Sequence of the first protein:
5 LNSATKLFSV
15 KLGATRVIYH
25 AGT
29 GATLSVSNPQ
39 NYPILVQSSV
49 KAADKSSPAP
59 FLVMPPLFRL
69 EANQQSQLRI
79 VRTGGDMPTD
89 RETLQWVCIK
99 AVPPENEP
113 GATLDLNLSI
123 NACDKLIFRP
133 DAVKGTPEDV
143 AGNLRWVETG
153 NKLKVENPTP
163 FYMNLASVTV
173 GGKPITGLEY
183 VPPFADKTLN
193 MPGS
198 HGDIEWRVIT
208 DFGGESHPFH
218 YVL

Sequence of the second protein:
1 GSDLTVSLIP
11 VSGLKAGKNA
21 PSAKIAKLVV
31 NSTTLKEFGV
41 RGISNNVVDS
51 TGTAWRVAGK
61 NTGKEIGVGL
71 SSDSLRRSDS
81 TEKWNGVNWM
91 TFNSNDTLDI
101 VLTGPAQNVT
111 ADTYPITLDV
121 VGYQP

These two protein chains interact to form a complex.

Residue-level contacts at the interface:
Residue C125 in the first protein is in contact with residue Y123 in the second protein (closest heavy-atom distance 3.4 Å).
Residue T115 in the first protein interacts with residue Y114 in the second protein (closest heavy-atom distance 2.8 Å).
Residue N123 in the first protein interacts with residue V121 in the second protein (closest heavy-atom distance 3.5 Å).
Residue S54 in the first protein contacts residue G86 in the second protein (closest heavy-atom distance 3.1 Å).
Residue D117 in the first protein interacts with residue Y114 in the second protein (closest heavy-atom distance 3.0 Å).
Residue L116 in the first protein is in contact with residue I116 in the second protein (closest heavy-atom distance 3.6 Å).
Residue L116 in the first protein contacts residue L14 in the second protein (closest heavy-atom distance 3.5 Å).
Residue N123 in the first protein is in contact with residue G122 in the second protein (closest heavy-atom distance 3.0 Å).
Residue L120 in the first protein contacts residue L118 in the second protein (closest heavy-atom distance 3.3 Å).
Residue K127 in the first protein is in contact with residue P125 in the second protein (closest heavy-atom distance 2.7 Å).
Residue S13 in the first protein interacts with residue L4 in the second protein (closest heavy-atom distance 2.9 Å).
Residue L11 in the first protein interacts with residue T5 in the second protein (closest heavy-atom distance 3.5 Å).
Residue K49 in the first protein is in contact with residue N85 in the second protein (closest heavy-atom distance 2.9 Å).
Residue N119 in the first protein contacts residue L118 in the second protein (closest heavy-atom distance 3.2 Å).
Residue S7 in the first protein interacts with residue P10 in the second protein (closest heavy-atom distance 3.2 Å).
Residue L116 in the first protein contacts residue I25 in the second protein (closest heavy-atom distance 3.3 Å).
Residue K53 in the first protein is in contact with residue N85 in the second protein (closest heavy-atom distance 2.9 Å).
Residue N123 in the first protein is in contact with residue D119 in the second protein (closest heavy-atom distance 2.8 Å).
Residue S54 in the first protein is in contact with residue N85 in the second protein (closest heavy-atom distance 3.0 Å).
Residue K15 in the first protein contacts residue D3 in the second protein (closest heavy-atom distance 3.2 Å).
Residue V14 in the first protein interacts with residue D3 in the second protein (closest heavy-atom distance 3.7 Å).
Residue T9 in the first protein is in contact with residue L8 in the second protein (closest heavy-atom distance 3.5 Å).
Residue T9 in the first protein contacts residue P10 in the second protein (closest heavy-atom distance 3.5 Å).
Residue G113 in the first protein interacts with residue A111 in the second protein (closest heavy-atom distance 3.6 Å).
Residue V14 in the first protein interacts with residue L4 in the second protein (closest heavy-atom distance 3.3 Å).
Residue L118 in the first protein contacts residue I116 in the second protein (closest heavy-atom distance 3.5 Å).
Residue F12 in the first protein is in contact with residue V6 in the second protein (closest heavy-atom distance 2.8 Å).
Residue K53 in the first protein interacts with residue Y123 in the second protein (closest heavy-atom distance 3.5 Å).
Residue A114 in the first protein contacts residue D112 in the second protein (closest heavy-atom distance 3.5 Å).
Residue K10 in the first protein contacts residue L8 in the second protein (closest heavy-atom distance 2.8 Å).
Residue L11 in the first protein interacts with residue S7 in the second protein (closest heavy-atom distance 3.3 Å).
Residue T115 in the first protein contacts residue T113 in the second protein (closest heavy-atom distance 3.0 Å).
Residue F12 in the first protein is in contact with residue T5 in the second protein (closest heavy-atom distance 3.6 Å).
Residue L11 in the first protein contacts residue V6 in the second protein (closest heavy-atom distance 3.6 Å).
Residue G113 in the first protein contacts residue D112 in the second protein (closest heavy-atom distance 3.7 Å).
Residue I122 in the first protein contacts residue V6 in the second protein (closest heavy-atom distance 3.6 Å).
Residue S121 in the first protein contacts residue D119 in the second protein (closest heavy-atom distance 2.8 Å).
Residue S13 in the first protein interacts with residue T5 in the second protein (closest heavy-atom distance 3.3 Å).
Residue I122 in the first protein is in contact with residue V120 in the second protein (closest heavy-atom distance 3.2 Å).
Residue C125 in the first protein contacts residue Q124 in the second protein (closest heavy-atom distance 2.9 Å).
Residue N119 in the first protein contacts residue I116 in the second protein (closest heavy-atom distance 3.0 Å).
Residue N123 in the first protein contacts residue V120 in the second protein (closest heavy-atom distance 2.7 Å).
Residue L116 in the first protein contacts residue Y114 in the second protein (closest heavy-atom distance 3.4 Å).
Residue D117 in the first protein interacts with residue P115 in the second protein (closest heavy-atom distance 3.2 Å).
Residue N119 in the first protein interacts with residue T117 in the second protein (closest heavy-atom distance 3.2 Å).
Residue T115 in the first protein is in contact with residue D112 in the second protein (closest heavy-atom distance 2.9 Å).
Residue W94 in the first protein interacts with residue Q124 in the second protein (closest heavy-atom distance 3.4 Å).
Residue D117 in the first protein contacts residue I116 in the second protein (closest heavy-atom distance 2.9 Å).
Residue C125 in the first protein interacts with residue G122 in the second protein (closest heavy-atom distance 3.0 Å).
Residue L118 in the first protein contacts residue P10 in the second protein (closest heavy-atom distance 3.5 Å).
Residue K10 in the first protein is in contact with residue S7 in the second protein (closest heavy-atom distance 3.1 Å).
Residue K53 in the first protein is in contact with residue W84 in the second protein (closest heavy-atom distance 3.4 Å).
Residue W94 in the first protein interacts with residue Y123 in the second protein (closest heavy-atom distance 3.6 Å).
Residue T9 in the first protein is in contact with residue I9 in the second protein (closest heavy-atom distance 3.6 Å).
Residue I206 in the first protein is in contact with residue P125 in the second protein (closest heavy-atom distance 3.5 Å).
Residue S121 in the first protein interacts with residue L118 in the second protein (closest heavy-atom distance 3.0 Å).
Residue L120 in the first protein is in contact with residue V6 in the second protein (closest heavy-atom distance 3.4 Å).
Residue S121 in the first protein is in contact with residue V120 in the second protein (closest heavy-atom distance 2.8 Å).
Residue R20 in the first protein contacts residue P125 in the second protein (closest heavy-atom distance 2.8 Å).
Residue N119 in the first protein interacts with residue L8 in the second protein (closest heavy-atom distance 3.5 Å).